This data describes a binding interaction between two proteins.

Residue-level contacts at the interface:
Residue C53 in chain A is in contact with residue K37 in chain B (closest heavy-atom distance 3.1 Å).
Residue E73 in chain A is in contact with residue K44 in chain B (closest heavy-atom distance 4.1 Å).
Residue R265 in chain A is in contact with residue P45 in chain B (closest heavy-atom distance 3.3 Å).
Residue D122 in chain A contacts residue Y40 in chain B (closest heavy-atom distance 2.9 Å).
Residue S105 in chain A is in contact with residue S43 in chain B (closest heavy-atom distance 3.9 Å).
Residue I260 in chain A is in contact with residue D20 in chain B (closest heavy-atom distance 3.4 Å).
Residue S261 in chain A interacts with residue D21 in chain B (closest heavy-atom distance 3.4 Å).
Residue R268 in chain A interacts with residue P16 in chain B (closest heavy-atom distance 3.6 Å).
Residue L269 in chain A is in contact with residue W41 in chain B (closest heavy-atom distance 4.0 Å).
Residue L109 in chain A interacts with residue Y40 in chain B (closest heavy-atom distance 3.2 Å).
Residue L109 in chain A interacts with residue W41 in chain B (closest heavy-atom distance 2.8 Å).
Residue N124 in chain A interacts with residue D35 in chain B (closest heavy-atom distance 3.2 Å).
Residue R265 in chain A contacts residue S43 in chain B (closest heavy-atom distance 3.6 Å).
Residue R54 in chain A interacts with residue G38 in chain B (closest heavy-atom distance 3.3 Å).
Residue L107 in chain A is in contact with residue S43 in chain B (closest heavy-atom distance 2.8 Å).
Residue P123 in chain A contacts residue Y40 in chain B (closest heavy-atom distance 3.4 Å).
Residue L269 in chain A is in contact with residue S43 in chain B (closest heavy-atom distance 3.9 Å).
Residue T106 in chain A is in contact with residue K44 in chain B (closest heavy-atom distance 3.6 Å).
Residue V108 in chain A is in contact with residue L42 in chain B (closest heavy-atom distance 3.7 Å).
Residue F277 in chain A contacts residue F13 in chain B (closest heavy-atom distance 4.1 Å).
Residue R268 in chain A is in contact with residue V15 in chain B (closest heavy-atom distance 3.7 Å).
Residue Y77 in chain A interacts with residue K44 in chain B (closest heavy-atom distance 4.0 Å).
Residue R264 in chain A is in contact with residue D20 in chain B (closest heavy-atom distance 2.8 Å).
Residue D122 in chain A is in contact with residue L42 in chain B (closest heavy-atom distance 4.3 Å).
Residue V108 in chain A interacts with residue W41 in chain B (closest heavy-atom distance 3.4 Å).
Residue L269 in chain A contacts residue V30 in chain B (closest heavy-atom distance 4.1 Å).
Residue N124 in chain A is in contact with residue Y40 in chain B (closest heavy-atom distance 4.3 Å).
Residue Q110 in chain A interacts with residue Y40 in chain B (closest heavy-atom distance 4.0 Å).
Residue E121 in chain A interacts with residue L42 in chain B (closest heavy-atom distance 3.7 Å).
Residue V273 in chain A interacts with residue W41 in chain B (closest heavy-atom distance 3.5 Å).
Residue E111 in chain A is in contact with residue K39 in chain B (closest heavy-atom distance 3.1 Å).
Residue N276 in chain A interacts with residue F13 in chain B (closest heavy-atom distance 3.4 Å).
Residue R268 in chain A is in contact with residue D21 in chain B (closest heavy-atom distance 2.9 Å).
Residue T106 in chain A contacts residue L42 in chain B (closest heavy-atom distance 3.7 Å).
Residue F277 in chain A is in contact with residue E32 in chain B (closest heavy-atom distance 3.6 Å).
Residue I272 in chain A contacts residue F13 in chain B (closest heavy-atom distance 3.9 Å).
Residue R265 in chain A is in contact with residue D21 in chain B (closest heavy-atom distance 3.6 Å).
Residue R268 in chain A contacts residue D28 in chain B (closest heavy-atom distance 2.7 Å).
Residue L107 in chain A is in contact with residue L42 in chain B (closest heavy-atom distance 3.3 Å).
Residue R52 in chain A is in contact with residue K37 in chain B (closest heavy-atom distance 3.2 Å).
Residue F277 in chain A interacts with residue W41 in chain B (closest heavy-atom distance 3.6 Å).
Residue F277 in chain A contacts residue V30 in chain B (closest heavy-atom distance 3.8 Å).
Residue E111 in chain A contacts residue W41 in chain B (closest heavy-atom distance 3.8 Å).
Residue Q110 in chain A contacts residue W41 in chain B (closest heavy-atom distance 4.0 Å).
Residue R54 in chain A interacts with residue D35 in chain B (closest heavy-atom distance 2.9 Å).
Residue Q110 in chain A interacts with residue K39 in chain B (closest heavy-atom distance 3.9 Å).
Residue R54 in chain A interacts with residue K37 in chain B (closest heavy-atom distance 3.6 Å).
Residue K104 in chain A contacts residue P45 in chain B (closest heavy-atom distance 3.4 Å).
Residue R268 in chain A is in contact with residue A19 in chain B (closest heavy-atom distance 3.7 Å).
Residue T106 in chain A is in contact with residue S43 in chain B (closest heavy-atom distance 3.3 Å).
Residue R265 in chain A interacts with residue D28 in chain B (closest heavy-atom distance 4.2 Å).
Residue S105 in chain A is in contact with residue P45 in chain B (closest heavy-atom distance 3.8 Å).
Residue I272 in chain A contacts residue D28 in chain B (closest heavy-atom distance 3.6 Å).
Residue E111 in chain A interacts with residue G38 in chain B (closest heavy-atom distance 3.5 Å).
Residue L107 in chain A is in contact with residue W41 in chain B (closest heavy-atom distance 3.7 Å).
Residue N103 in chain A contacts residue P45 in chain B (closest heavy-atom distance 3.5 Å).
Residue I272 in chain A is in contact with residue V30 in chain B (closest heavy-atom distance 4.0 Å).
Residue F277 in chain A is in contact with residue N11 in chain B (closest heavy-atom distance 4.0 Å).
Residue S261 in chain A interacts with residue D20 in chain B (closest heavy-atom distance 3.9 Å).
Residue R54 in chain A interacts with residue Y40 in chain B (closest heavy-atom distance 3.4 Å).

Sequence of chain B:
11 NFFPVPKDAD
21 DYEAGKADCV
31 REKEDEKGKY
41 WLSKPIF

Sequence of chain A:
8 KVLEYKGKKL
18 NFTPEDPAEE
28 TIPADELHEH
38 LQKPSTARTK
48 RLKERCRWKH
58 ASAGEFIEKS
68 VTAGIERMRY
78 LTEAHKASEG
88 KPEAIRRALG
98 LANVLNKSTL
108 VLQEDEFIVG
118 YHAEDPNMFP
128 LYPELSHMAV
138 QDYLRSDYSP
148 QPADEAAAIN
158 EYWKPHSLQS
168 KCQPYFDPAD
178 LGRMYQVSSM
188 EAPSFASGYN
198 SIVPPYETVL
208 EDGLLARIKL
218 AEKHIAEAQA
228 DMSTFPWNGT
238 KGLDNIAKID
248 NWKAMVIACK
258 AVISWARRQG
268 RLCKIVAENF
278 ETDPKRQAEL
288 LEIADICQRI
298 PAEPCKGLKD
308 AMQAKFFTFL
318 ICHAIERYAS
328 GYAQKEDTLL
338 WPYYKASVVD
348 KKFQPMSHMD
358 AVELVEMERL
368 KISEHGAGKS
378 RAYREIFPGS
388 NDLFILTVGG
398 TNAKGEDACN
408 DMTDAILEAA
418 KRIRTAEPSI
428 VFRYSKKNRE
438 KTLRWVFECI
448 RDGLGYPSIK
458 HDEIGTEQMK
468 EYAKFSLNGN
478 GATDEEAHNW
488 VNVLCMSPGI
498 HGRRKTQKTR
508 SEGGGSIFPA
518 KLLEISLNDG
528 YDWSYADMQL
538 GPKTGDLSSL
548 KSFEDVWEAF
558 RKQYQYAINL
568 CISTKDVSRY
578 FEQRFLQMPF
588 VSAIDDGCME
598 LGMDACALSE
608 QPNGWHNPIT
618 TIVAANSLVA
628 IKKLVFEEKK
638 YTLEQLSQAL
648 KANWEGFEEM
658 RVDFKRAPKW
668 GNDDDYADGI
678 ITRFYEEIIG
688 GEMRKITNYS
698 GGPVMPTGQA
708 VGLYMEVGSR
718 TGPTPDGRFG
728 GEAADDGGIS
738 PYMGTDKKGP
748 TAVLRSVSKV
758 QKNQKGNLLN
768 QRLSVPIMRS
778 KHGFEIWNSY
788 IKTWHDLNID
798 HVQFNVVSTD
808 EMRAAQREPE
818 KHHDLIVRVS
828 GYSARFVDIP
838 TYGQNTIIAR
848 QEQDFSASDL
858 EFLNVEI